Sequence of chain A:
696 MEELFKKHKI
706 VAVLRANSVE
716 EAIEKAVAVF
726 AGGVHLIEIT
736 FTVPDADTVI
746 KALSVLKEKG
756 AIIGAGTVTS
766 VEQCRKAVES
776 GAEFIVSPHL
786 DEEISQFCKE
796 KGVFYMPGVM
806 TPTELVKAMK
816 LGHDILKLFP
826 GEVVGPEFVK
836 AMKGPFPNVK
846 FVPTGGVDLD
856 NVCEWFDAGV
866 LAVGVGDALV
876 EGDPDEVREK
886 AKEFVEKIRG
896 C

Interface contacts:
Residue I718 in chain A contacts residue L133 in chain B (closest heavy-atom distance 4.2 Å).
Residue F725 in chain A contacts residue L128 in chain B (closest heavy-atom distance 3.9 Å).
Residue L751 in chain A interacts with residue L128 in chain B (closest heavy-atom distance 3.8 Å).
Residue A747 in chain A contacts residue A135 in chain B (closest heavy-atom distance 4.1 Å).
Residue V714 in chain A interacts with residue V136 in chain B (closest heavy-atom distance 4.0 Å).
Residue A726 in chain A contacts residue K124 in chain B (closest heavy-atom distance 2.9 Å).
Residue K746 in chain A is in contact with residue M139 in chain B (closest heavy-atom distance 3.8 Å).
Residue R883 in chain A interacts with residue A125 in chain B (closest heavy-atom distance 4.2 Å).
Residue A747 in chain A is in contact with residue A132 in chain B (closest heavy-atom distance 3.9 Å).
Residue E715 in chain A contacts residue L133 in chain B (closest heavy-atom distance 4.4 Å).
Residue V750 in chain A contacts residue A135 in chain B (closest heavy-atom distance 4.0 Å).
Residue K754 in chain A contacts residue L128 in chain B (closest heavy-atom distance 3.8 Å).
Residue V750 in chain A contacts residue L128 in chain B (closest heavy-atom distance 4.8 Å).
Residue L748 in chain A is in contact with residue A132 in chain B (closest heavy-atom distance 4.1 Å).
Residue K754 in chain A contacts residue L131 in chain B (closest heavy-atom distance 4.2 Å).
Residue T743 in chain A interacts with residue M139 in chain B (closest heavy-atom distance 3.7 Å).
Residue V750 in chain A interacts with residue A132 in chain B (closest heavy-atom distance 3.8 Å).
Residue A747 in chain A contacts residue V136 in chain B (closest heavy-atom distance 3.5 Å).
Residue A726 in chain A contacts residue A125 in chain B (closest heavy-atom distance 4.4 Å).
Residue V750 in chain A interacts with residue L131 in chain B (closest heavy-atom distance 3.9 Å).
Residue A747 in chain A contacts residue M139 in chain B (closest heavy-atom distance 3.9 Å).
Residue E719 in chain A interacts with residue L129 in chain B (closest heavy-atom distance 3.9 Å).
Residue V722 in chain A contacts residue A125 in chain B (closest heavy-atom distance 3.5 Å).
Residue F725 in chain A contacts residue K124 in chain B (closest heavy-atom distance 4.5 Å).
Residue K746 in chain A is in contact with residue D39 in chain B (closest heavy-atom distance 2.6 Å).
Residue A726 in chain A interacts with residue L128 in chain B (closest heavy-atom distance 4.3 Å).
Residue T743 in chain A contacts residue V136 in chain B (closest heavy-atom distance 4.2 Å).
Residue I718 in chain A is in contact with residue A132 in chain B (closest heavy-atom distance 3.6 Å).
Residue V722 in chain A interacts with residue L129 in chain B (closest heavy-atom distance 4.0 Å).
Residue I718 in chain A is in contact with residue V136 in chain B (closest heavy-atom distance 3.6 Å).
Residue I718 in chain A contacts residue L129 in chain B (closest heavy-atom distance 3.8 Å).
Residue V750 in chain A interacts with residue A28 in chain B (closest heavy-atom distance 4.7 Å).
Residue V722 in chain A contacts residue L128 in chain B (closest heavy-atom distance 3.6 Å).

Sequence of chain B:
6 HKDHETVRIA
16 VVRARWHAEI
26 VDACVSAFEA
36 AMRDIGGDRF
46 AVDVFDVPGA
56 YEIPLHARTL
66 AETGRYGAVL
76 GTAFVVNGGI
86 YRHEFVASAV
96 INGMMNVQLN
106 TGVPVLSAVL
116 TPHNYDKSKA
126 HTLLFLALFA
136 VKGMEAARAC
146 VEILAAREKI

This data describes a binding interaction between two proteins.